Interface contacts:
Residue W72 in the first protein is in contact with residue V9 in the second protein (closest heavy-atom distance 4.0 Å).
Residue K145 in the first protein contacts residue V9 in the second protein (closest heavy-atom distance 3.5 Å).
Residue A23 in the first protein contacts residue Y2 in the second protein (closest heavy-atom distance 4.0 Å).
Residue E162 in the first protein is in contact with residue Y1 in the second protein (closest heavy-atom distance 3.4 Å).
Residue Y6 in the first protein contacts residue Y2 in the second protein (closest heavy-atom distance 3.7 Å).
Residue Y154 in the first protein interacts with residue L6 in the second protein (closest heavy-atom distance 3.7 Å).
Residue R65 in the first protein interacts with residue Y1 in the second protein (closest heavy-atom distance 3.3 Å).
Residue Q62 in the first protein contacts residue Y2 in the second protein (closest heavy-atom distance 3.0 Å).
Residue S76 in the first protein contacts residue V9 in the second protein (closest heavy-atom distance 3.6 Å).
Residue F94 in the first protein contacts residue V9 in the second protein (closest heavy-atom distance 4.0 Å).
Residue Y158 in the first protein contacts residue Y1 in the second protein (closest heavy-atom distance 2.8 Å).
Residue A149 in the first protein is in contact with residue S7 in the second protein (closest heavy-atom distance 3.4 Å).
Residue S76 in the first protein is in contact with residue I8 in the second protein (closest heavy-atom distance 3.7 Å).
Residue Y154 in the first protein is in contact with residue G5 in the second protein (closest heavy-atom distance 3.9 Å).
Residue E61 in the first protein contacts residue Y1 in the second protein (closest heavy-atom distance 3.1 Å).
Residue R96 in the first protein is in contact with residue Q3 in the second protein (closest heavy-atom distance 3.0 Å).
Residue W146 in the first protein is in contact with residue V9 in the second protein (closest heavy-atom distance 3.5 Å).
Residue V8 in the first protein contacts residue Y2 in the second protein (closest heavy-atom distance 3.3 Å).
Residue Y155 in the first protein interacts with residue G5 in the second protein (closest heavy-atom distance 3.4 Å).
Residue D69 in the first protein contacts residue G5 in the second protein (closest heavy-atom distance 3.3 Å).
Residue Y155 in the first protein contacts residue S4 in the second protein (closest heavy-atom distance 4.3 Å).
Residue T79 in the first protein is in contact with residue I8 in the second protein (closest heavy-atom distance 3.7 Å).
Residue F21 in the first protein contacts residue Y2 in the second protein (closest heavy-atom distance 4.1 Å).
Residue Y158 in the first protein interacts with residue Y2 in the second protein (closest heavy-atom distance 4.3 Å).
Residue D69 in the first protein is in contact with residue Q3 in the second protein (closest heavy-atom distance 4.4 Å).
Residue Q62 in the first protein interacts with residue Y1 in the second protein (closest heavy-atom distance 3.5 Å).
Residue Y155 in the first protein interacts with residue L6 in the second protein (closest heavy-atom distance 3.2 Å).
Residue R65 in the first protein is in contact with residue S4 in the second protein (closest heavy-atom distance 3.5 Å).
Residue Y6 in the first protein interacts with residue Y1 in the second protein (closest heavy-atom distance 3.2 Å).
Residue D151 in the first protein interacts with residue S7 in the second protein (closest heavy-atom distance 3.0 Å).
Residue F44 in the first protein interacts with residue Y2 in the second protein (closest heavy-atom distance 3.8 Å).
Residue W146 in the first protein interacts with residue S7 in the second protein (closest heavy-atom distance 3.4 Å).
Residue V75 in the first protein interacts with residue I8 in the second protein (closest heavy-atom distance 3.6 Å).
Residue W166 in the first protein is in contact with residue Y1 in the second protein (closest heavy-atom distance 3.3 Å).
Residue F98 in the first protein interacts with residue Y2 in the second protein (closest heavy-atom distance 3.2 Å).
Residue W72 in the first protein contacts residue L6 in the second protein (closest heavy-atom distance 3.3 Å).
Residue S68 in the first protein contacts residue S4 in the second protein (closest heavy-atom distance 3.0 Å).
Residue Y170 in the first protein interacts with residue Y1 in the second protein (closest heavy-atom distance 2.9 Å).
Residue Y83 in the first protein interacts with residue V9 in the second protein (closest heavy-atom distance 2.9 Å).
Residue K145 in the first protein is in contact with residue I8 in the second protein (closest heavy-atom distance 2.8 Å).
Residue Y158 in the first protein interacts with residue Q3 in the second protein (closest heavy-atom distance 3.3 Å).
Residue F98 in the first protein interacts with residue Q3 in the second protein (closest heavy-atom distance 3.9 Å).
Residue Y154 in the first protein contacts residue S4 in the second protein (closest heavy-atom distance 2.4 Å).
Residue R65 in the first protein interacts with residue Y2 in the second protein (closest heavy-atom distance 2.5 Å).
Residue Y58 in the first protein is in contact with residue Y1 in the second protein (closest heavy-atom distance 4.0 Å).
Residue D69 in the first protein is in contact with residue S4 in the second protein (closest heavy-atom distance 3.1 Å).
Residue W72 in the first protein interacts with residue I8 in the second protein (closest heavy-atom distance 3.6 Å).
Residue W72 in the first protein contacts residue G5 in the second protein (closest heavy-atom distance 3.8 Å).
Residue W72 in the first protein contacts residue S7 in the second protein (closest heavy-atom distance 2.9 Å).
Residue W146 in the first protein interacts with residue I8 in the second protein (closest heavy-atom distance 2.8 Å).
Residue Y155 in the first protein contacts residue Q3 in the second protein (closest heavy-atom distance 3.3 Å).
Residue R65 in the first protein interacts with residue Q3 in the second protein (closest heavy-atom distance 4.2 Å).
Residue T79 in the first protein interacts with residue V9 in the second protein (closest heavy-atom distance 3.3 Å).
Residue D151 in the first protein is in contact with residue L6 in the second protein (closest heavy-atom distance 3.5 Å).
Residue Y122 in the first protein is in contact with residue V9 in the second protein (closest heavy-atom distance 3.2 Å).
Residue Y154 in the first protein is in contact with residue Q3 in the second protein (closest heavy-atom distance 3.2 Å).
Residue K145 in the first protein contacts residue S7 in the second protein (closest heavy-atom distance 4.4 Å).
Residue D69 in the first protein is in contact with residue Y2 in the second protein (closest heavy-atom distance 2.2 Å).
Residue R96 in the first protein is in contact with residue Y2 in the second protein (closest heavy-atom distance 3.1 Å).
Residue T142 in the first protein contacts residue V9 in the second protein (closest heavy-atom distance 2.5 Å).

Sequence of the first protein:
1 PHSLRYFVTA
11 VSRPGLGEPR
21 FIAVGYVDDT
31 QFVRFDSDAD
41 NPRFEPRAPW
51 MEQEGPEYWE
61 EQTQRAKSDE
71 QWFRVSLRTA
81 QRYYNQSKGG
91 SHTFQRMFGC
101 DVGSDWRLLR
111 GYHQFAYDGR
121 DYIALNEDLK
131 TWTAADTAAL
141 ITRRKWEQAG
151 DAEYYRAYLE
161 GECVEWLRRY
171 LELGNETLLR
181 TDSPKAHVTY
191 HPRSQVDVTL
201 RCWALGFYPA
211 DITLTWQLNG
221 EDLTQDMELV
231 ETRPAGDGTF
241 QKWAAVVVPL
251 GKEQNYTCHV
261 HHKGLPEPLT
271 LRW

This data describes a binding interaction between two proteins.

Sequence of the second protein:
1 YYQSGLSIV